These two protein chains interact to form a complex.

Sequence of the first protein:
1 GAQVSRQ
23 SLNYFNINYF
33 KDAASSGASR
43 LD

Contacts between the two chains:
Residue V3 in the second protein contacts residue Q7 in the first protein (closest heavy-atom distance 2.5 Å).
Residue P2 in the second protein interacts with residue S5 in the first protein (closest heavy-atom distance 3.6 Å).
Residue V3 in the second protein interacts with residue L24 in the first protein (closest heavy-atom distance 3.7 Å).
Residue V7 in the second protein is in contact with residue L24 in the first protein (closest heavy-atom distance 4.4 Å).
Residue H242 in the second protein is in contact with residue A36 in the first protein (closest heavy-atom distance 3.6 Å).
Residue D119 in the second protein is in contact with residue A36 in the first protein (closest heavy-atom distance 3.6 Å).
Residue S180 in the second protein contacts residue A36 in the first protein (closest heavy-atom distance 3.4 Å).
Residue V14 in the second protein contacts residue L43 in the first protein (closest heavy-atom distance 4.0 Å).
Residue H242 in the second protein is in contact with residue S38 in the first protein (closest heavy-atom distance 3.0 Å).
Residue L181 in the second protein interacts with residue A36 in the first protein (closest heavy-atom distance 4.1 Å).
Residue Y6 in the second protein interacts with residue Y26 in the first protein (closest heavy-atom distance 3.4 Å).
Residue V3 in the second protein contacts residue Y26 in the first protein (closest heavy-atom distance 4.8 Å).
Residue H242 in the second protein contacts residue A35 in the first protein (closest heavy-atom distance 3.4 Å).
Residue H242 in the second protein interacts with residue S37 in the first protein (closest heavy-atom distance 5.0 Å).
Residue E68 in the second protein contacts residue S41 in the first protein (closest heavy-atom distance 3.1 Å).
Residue V3 in the second protein interacts with residue R6 in the first protein (closest heavy-atom distance 4.0 Å).
Residue H242 in the second protein is in contact with residue G39 in the first protein (closest heavy-atom distance 2.6 Å).
Residue D63 in the second protein contacts residue L43 in the first protein (closest heavy-atom distance 4.0 Å).
Residue S66 in the second protein is in contact with residue L43 in the first protein (closest heavy-atom distance 3.7 Å).
Residue K241 in the second protein contacts residue G39 in the first protein (closest heavy-atom distance 4.4 Å).
Residue E68 in the second protein contacts residue A40 in the first protein (closest heavy-atom distance 3.5 Å).
Residue K241 in the second protein is in contact with residue S37 in the first protein (closest heavy-atom distance 3.4 Å).
Residue E4 in the second protein is in contact with residue Q7 in the first protein (closest heavy-atom distance 3.9 Å).
Residue L15 in the second protein contacts residue L43 in the first protein (closest heavy-atom distance 4.0 Å).
Residue P182 in the second protein is in contact with residue A36 in the first protein (closest heavy-atom distance 3.8 Å).
Residue P2 in the second protein interacts with residue Y26 in the first protein (closest heavy-atom distance 4.4 Å).
Residue H242 in the second protein interacts with residue S41 in the first protein (closest heavy-atom distance 3.1 Å).
Residue D119 in the second protein is in contact with residue A35 in the first protein (closest heavy-atom distance 4.3 Å).
Residue K241 in the second protein interacts with residue A36 in the first protein (closest heavy-atom distance 2.8 Å).
Residue E9 in the second protein interacts with residue R42 in the first protein (closest heavy-atom distance 3.6 Å).
Residue Y6 in the second protein interacts with residue L24 in the first protein (closest heavy-atom distance 4.7 Å).
Residue K241 in the second protein contacts residue A40 in the first protein (closest heavy-atom distance 4.8 Å).
Residue V3 in the second protein interacts with residue S5 in the first protein (closest heavy-atom distance 3.4 Å).
Residue H242 in the second protein interacts with residue A40 in the first protein (closest heavy-atom distance 4.5 Å).
Residue E68 in the second protein is in contact with residue L43 in the first protein (closest heavy-atom distance 4.5 Å).
Residue E9 in the second protein interacts with residue Y26 in the first protein (closest heavy-atom distance 4.4 Å).
Residue T243 in the second protein contacts residue S41 in the first protein (closest heavy-atom distance 4.8 Å).
Residue K241 in the second protein contacts residue S41 in the first protein (closest heavy-atom distance 5.0 Å).
Residue S180 in the second protein is in contact with residue S37 in the first protein (closest heavy-atom distance 3.9 Å).
Residue K241 in the second protein contacts residue S38 in the first protein (closest heavy-atom distance 2.9 Å).
Residue P2 in the second protein contacts residue Q3 in the first protein (closest heavy-atom distance 4.5 Å).

Sequence of the second protein:
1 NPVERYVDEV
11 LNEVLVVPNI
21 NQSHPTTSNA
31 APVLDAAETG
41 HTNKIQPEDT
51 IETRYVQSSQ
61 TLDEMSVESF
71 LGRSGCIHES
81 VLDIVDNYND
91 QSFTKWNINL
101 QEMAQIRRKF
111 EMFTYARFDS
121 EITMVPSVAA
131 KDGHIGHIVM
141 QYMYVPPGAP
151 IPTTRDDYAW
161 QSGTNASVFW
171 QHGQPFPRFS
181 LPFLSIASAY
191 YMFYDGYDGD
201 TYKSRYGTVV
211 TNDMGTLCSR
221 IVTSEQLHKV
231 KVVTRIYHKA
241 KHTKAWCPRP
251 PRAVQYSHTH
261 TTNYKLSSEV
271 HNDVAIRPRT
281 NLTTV